Sequence of chain A:
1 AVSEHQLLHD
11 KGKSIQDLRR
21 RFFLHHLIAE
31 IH

Sequence of chain B:
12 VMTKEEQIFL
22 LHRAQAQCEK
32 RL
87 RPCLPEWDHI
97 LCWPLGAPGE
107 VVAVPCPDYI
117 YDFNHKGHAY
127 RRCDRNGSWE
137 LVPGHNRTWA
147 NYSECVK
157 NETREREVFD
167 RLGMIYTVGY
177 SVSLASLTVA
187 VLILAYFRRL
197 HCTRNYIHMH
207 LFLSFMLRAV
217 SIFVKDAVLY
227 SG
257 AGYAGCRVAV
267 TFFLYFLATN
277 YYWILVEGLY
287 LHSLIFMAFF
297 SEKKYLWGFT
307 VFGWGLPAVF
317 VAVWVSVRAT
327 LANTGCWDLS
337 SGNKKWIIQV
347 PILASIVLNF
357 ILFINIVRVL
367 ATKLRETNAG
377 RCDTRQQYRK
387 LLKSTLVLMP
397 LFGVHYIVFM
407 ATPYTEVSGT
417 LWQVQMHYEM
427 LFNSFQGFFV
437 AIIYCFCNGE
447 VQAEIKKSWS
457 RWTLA

The following describes two proteins that form a bound complex.

Residue-level contacts at the interface:
Residue F405 in chain B is in contact with residue A1 in chain A (closest heavy-atom distance 3.8 Å).
Residue F165 in chain B interacts with residue D10 in chain A (closest heavy-atom distance 4.0 Å).
Residue M426 in chain B contacts residue E4 in chain A (closest heavy-atom distance 3.3 Å).
Residue Q345 in chain B is in contact with residue H5 in chain A (closest heavy-atom distance 3.3 Å).
Residue K341 in chain B interacts with residue H5 in chain A (closest heavy-atom distance 4.0 Å).
Residue K15 in chain B is in contact with residue R19 in chain A (closest heavy-atom distance 3.5 Å).
Residue Y226 in chain B contacts residue L8 in chain A (closest heavy-atom distance 3.2 Å).
Residue L22 in chain B interacts with residue F23 in chain A (closest heavy-atom distance 3.6 Å).
Residue V12 in chain B is in contact with residue K13 in chain A (closest heavy-atom distance 3.7 Å).
Residue L270 in chain B contacts residue H5 in chain A (closest heavy-atom distance 3.4 Å).
Residue Y226 in chain B is in contact with residue K11 in chain A (closest heavy-atom distance 3.4 Å).
Residue F165 in chain B is in contact with residue L7 in chain A (closest heavy-atom distance 3.5 Å).
Residue L349 in chain B interacts with residue A1 in chain A (closest heavy-atom distance 3.8 Å).
Residue L273 in chain B contacts residue E4 in chain A (closest heavy-atom distance 3.2 Å).
Residue W418 in chain B contacts residue D10 in chain A (closest heavy-atom distance 2.9 Å).
Residue D334 in chain B contacts residue L8 in chain A (closest heavy-atom distance 3.0 Å).
Residue Y410 in chain B is in contact with residue H5 in chain A (closest heavy-atom distance 3.9 Å).
Residue F165 in chain B is in contact with residue K11 in chain A (closest heavy-atom distance 3.6 Å).
Residue E158 in chain B interacts with residue R21 in chain A (closest heavy-atom distance 3.3 Å).
Residue L225 in chain B contacts residue L8 in chain A (closest heavy-atom distance 3.8 Å).
Residue D118 in chain B is in contact with residue L24 in chain A (closest heavy-atom distance 3.7 Å).
Residue A146 in chain B contacts residue H32 in chain A (closest heavy-atom distance 3.4 Å).
Residue Q421 in chain B interacts with residue Q6 in chain A (closest heavy-atom distance 3.1 Å).
Residue D118 in chain B is in contact with residue R21 in chain A (closest heavy-atom distance 2.8 Å).
Residue K221 in chain B interacts with residue L8 in chain A (closest heavy-atom distance 3.8 Å).
Residue Q421 in chain B is in contact with residue A1 in chain A (closest heavy-atom distance 3.6 Å).
Residue L335 in chain B interacts with residue H9 in chain A (closest heavy-atom distance 3.8 Å).
Residue M406 in chain B interacts with residue A1 in chain A (closest heavy-atom distance 2.5 Å).
Residue V12 in chain B interacts with residue R20 in chain A (closest heavy-atom distance 3.9 Å).
Residue L335 in chain B interacts with residue G12 in chain A (closest heavy-atom distance 3.8 Å).
Residue T408 in chain B contacts residue A1 in chain A (closest heavy-atom distance 3.3 Å).
Residue F119 in chain B is in contact with residue L24 in chain A (closest heavy-atom distance 3.9 Å).
Residue W418 in chain B contacts residue Q6 in chain A (closest heavy-atom distance 3.6 Å).
Residue I348 in chain B interacts with residue V2 in chain A (closest heavy-atom distance 3.3 Å).
Residue E425 in chain B interacts with residue S3 in chain A (closest heavy-atom distance 3.3 Å).
Residue M422 in chain B is in contact with residue S3 in chain A (closest heavy-atom distance 3.9 Å).
Residue N429 in chain B is in contact with residue E4 in chain A (closest heavy-atom distance 3.8 Å).
Residue M426 in chain B contacts residue L7 in chain A (closest heavy-atom distance 3.6 Å).
Residue E16 in chain B contacts residue R19 in chain A (closest heavy-atom distance 2.8 Å).
Residue L273 in chain B interacts with residue V2 in chain A (closest heavy-atom distance 3.7 Å).
Residue Q421 in chain B interacts with residue S3 in chain A (closest heavy-atom distance 3.2 Å).
Residue S336 in chain B contacts residue H9 in chain A (closest heavy-atom distance 3.4 Å).
Residue R214 in chain B is in contact with residue E4 in chain A (closest heavy-atom distance 3.7 Å).
Residue I344 in chain B interacts with residue H5 in chain A (closest heavy-atom distance 3.9 Å).
Residue T144 in chain B is in contact with residue H32 in chain A (closest heavy-atom distance 3.7 Å).
Residue P409 in chain B is in contact with residue Q6 in chain A (closest heavy-atom distance 3.9 Å).
Residue T14 in chain B is in contact with residue R19 in chain A (closest heavy-atom distance 3.5 Å).
Residue T411 in chain B is in contact with residue Q6 in chain A (closest heavy-atom distance 3.5 Å).
Residue M13 in chain B contacts residue R20 in chain A (closest heavy-atom distance 2.5 Å).
Residue Q345 in chain B contacts residue V2 in chain A (closest heavy-atom distance 3.3 Å).
Residue E158 in chain B is in contact with residue L18 in chain A (closest heavy-atom distance 3.6 Å).
Residue V12 in chain B contacts residue D17 in chain A (closest heavy-atom distance 3.1 Å).
Residue Y410 in chain B is in contact with residue H9 in chain A (closest heavy-atom distance 3.4 Å).
Residue M422 in chain B interacts with residue Q6 in chain A (closest heavy-atom distance 3.6 Å).
Residue Y410 in chain B interacts with residue Q6 in chain A (closest heavy-atom distance 3.3 Å).
Residue Y117 in chain B interacts with residue R20 in chain A (closest heavy-atom distance 3.7 Å).
Residue R162 in chain B is in contact with residue S14 in chain A (closest heavy-atom distance 3.8 Å).
Residue L335 in chain B contacts residue K13 in chain A (closest heavy-atom distance 3.8 Å).
Residue Y176 in chain B interacts with residue E4 in chain A (closest heavy-atom distance 2.9 Å).
Residue D118 in chain B contacts residue R20 in chain A (closest heavy-atom distance 2.6 Å).